The following describes two proteins that form a bound complex.

Residue-level contacts at the interface:
Residue T124 in the second protein interacts with residue A48 in the first protein (closest heavy-atom distance 4.6 Å).
Residue F128 in the second protein contacts residue I93 in the first protein (closest heavy-atom distance 3.8 Å).
Residue D54 in the second protein contacts residue A43 in the first protein (closest heavy-atom distance 3.2 Å).
Residue N121 in the second protein is in contact with residue F101 in the first protein (closest heavy-atom distance 4.5 Å).
Residue V127 in the second protein is in contact with residue A48 in the first protein (closest heavy-atom distance 4.3 Å).
Residue I135 in the second protein contacts residue K66 in the first protein (closest heavy-atom distance 3.7 Å).
Residue A139 in the second protein interacts with residue K66 in the first protein (closest heavy-atom distance 3.8 Å).
Residue V131 in the second protein contacts residue L53 in the first protein (closest heavy-atom distance 4.8 Å).
Residue F128 in the second protein is in contact with residue L58 in the first protein (closest heavy-atom distance 3.7 Å).
Residue V103 in the second protein contacts residue A43 in the first protein (closest heavy-atom distance 5.0 Å).
Residue L99 in the second protein interacts with residue K45 in the first protein (closest heavy-atom distance 3.1 Å).
Residue D117 in the second protein is in contact with residue Y105 in the first protein (closest heavy-atom distance 3.2 Å).
Residue I55 in the second protein is in contact with residue K45 in the first protein (closest heavy-atom distance 3.0 Å).
Residue G141 in the second protein contacts residue E70 in the first protein (closest heavy-atom distance 4.4 Å).
Residue F128 in the second protein contacts residue Q92 in the first protein (closest heavy-atom distance 4.2 Å).
Residue V127 in the second protein interacts with residue A49 in the first protein (closest heavy-atom distance 3.8 Å).
Residue F128 in the second protein is in contact with residue M52 in the first protein (closest heavy-atom distance 3.4 Å).
Residue V142 in the second protein interacts with residue V69 in the first protein (closest heavy-atom distance 3.6 Å).
Residue V142 in the second protein interacts with residue E70 in the first protein (closest heavy-atom distance 4.8 Å).
Residue F136 in the second protein is in contact with residue K66 in the first protein (closest heavy-atom distance 3.1 Å).
Residue F136 in the second protein is in contact with residue V69 in the first protein (closest heavy-atom distance 4.9 Å).
Residue F140 in the second protein is in contact with residue E70 in the first protein (closest heavy-atom distance 3.7 Å).
Residue D54 in the second protein contacts residue K45 in the first protein (closest heavy-atom distance 4.5 Å).
Residue I135 in the second protein is in contact with residue A62 in the first protein (closest heavy-atom distance 4.5 Å).
Residue V142 in the second protein interacts with residue K66 in the first protein (closest heavy-atom distance 4.2 Å).
Residue A139 in the second protein contacts residue E70 in the first protein (closest heavy-atom distance 3.1 Å).
Residue D117 in the second protein is in contact with residue N108 in the first protein (closest heavy-atom distance 4.8 Å).
Residue L99 in the second protein contacts residue S44 in the first protein (closest heavy-atom distance 3.5 Å).
Residue I55 in the second protein interacts with residue A43 in the first protein (closest heavy-atom distance 3.5 Å).
Residue L57 in the second protein is in contact with residue K46 in the first protein (closest heavy-atom distance 3.1 Å).
Residue T124 in the second protein interacts with residue K104 in the first protein (closest heavy-atom distance 4.0 Å).
Residue V103 in the second protein contacts residue Y42 in the first protein (closest heavy-atom distance 4.0 Å).
Residue I135 in the second protein interacts with residue L58 in the first protein (closest heavy-atom distance 4.8 Å).
Residue D54 in the second protein contacts residue Y42 in the first protein (closest heavy-atom distance 4.8 Å).
Residue D54 in the second protein contacts residue H41 in the first protein (closest heavy-atom distance 3.4 Å).
Residue I135 in the second protein interacts with residue S63 in the first protein (closest heavy-atom distance 4.5 Å).
Residue L57 in the second protein contacts residue K45 in the first protein (closest heavy-atom distance 3.9 Å).
Residue A114 in the second protein contacts residue N108 in the first protein (closest heavy-atom distance 4.0 Å).
Residue V132 in the second protein contacts residue K66 in the first protein (closest heavy-atom distance 4.1 Å).
Residue A56 in the second protein interacts with residue K45 in the first protein (closest heavy-atom distance 2.5 Å).
Residue F128 in the second protein interacts with residue A56 in the first protein (closest heavy-atom distance 3.4 Å).
Residue T124 in the second protein contacts residue I100 in the first protein (closest heavy-atom distance 4.5 Å).
Residue D54 in the second protein interacts with residue K46 in the first protein (closest heavy-atom distance 3.2 Å).
Residue N120 in the second protein is in contact with residue K104 in the first protein (closest heavy-atom distance 4.8 Å).
Residue F136 in the second protein interacts with residue L89 in the first protein (closest heavy-atom distance 4.4 Å).
Residue I55 in the second protein interacts with residue S44 in the first protein (closest heavy-atom distance 4.4 Å).
Residue I135 in the second protein is in contact with residue M59 in the first protein (closest heavy-atom distance 3.8 Å).
Residue N121 in the second protein is in contact with residue I100 in the first protein (closest heavy-atom distance 4.4 Å).
Residue L58 in the second protein interacts with residue K45 in the first protein (closest heavy-atom distance 4.4 Å).
Residue V103 in the second protein interacts with residue S44 in the first protein (closest heavy-atom distance 4.2 Å).
Residue G125 in the second protein contacts residue M52 in the first protein (closest heavy-atom distance 4.5 Å).
Residue N61 in the second protein is in contact with residue K45 in the first protein (closest heavy-atom distance 4.6 Å).
Residue T124 in the second protein is in contact with residue M52 in the first protein (closest heavy-atom distance 3.4 Å).
Residue I129 in the second protein interacts with residue I93 in the first protein (closest heavy-atom distance 5.0 Å).

Sequence of the second protein:
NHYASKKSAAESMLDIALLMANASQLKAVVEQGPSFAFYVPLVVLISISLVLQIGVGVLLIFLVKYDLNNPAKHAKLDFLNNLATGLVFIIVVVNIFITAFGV

Sequence of the first protein:
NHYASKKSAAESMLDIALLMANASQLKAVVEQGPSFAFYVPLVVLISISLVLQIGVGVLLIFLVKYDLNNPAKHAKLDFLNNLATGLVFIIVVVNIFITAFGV